Residue-level contacts at the interface:
Residue Y540 in the first protein interacts with residue A14 in the second protein (closest heavy-atom distance 4.3 Å).
Residue E526 in the first protein contacts residue W7 in the second protein (closest heavy-atom distance 3.4 Å).
Residue V541 in the first protein interacts with residue A14 in the second protein (closest heavy-atom distance 4.7 Å).
Residue Y540 in the first protein is in contact with residue Q12 in the second protein (closest heavy-atom distance 3.2 Å).
Residue H528 in the first protein is in contact with residue D9 in the second protein (closest heavy-atom distance 3.4 Å).
Residue G539 in the first protein is in contact with residue A14 in the second protein (closest heavy-atom distance 3.8 Å).
Residue Y540 in the first protein is in contact with residue D11 in the second protein (closest heavy-atom distance 3.2 Å).
Residue Y540 in the first protein contacts residue L13 in the second protein (closest heavy-atom distance 4.4 Å).
Residue G539 in the first protein contacts residue L13 in the second protein (closest heavy-atom distance 4.4 Å).

Sequence of the first protein:
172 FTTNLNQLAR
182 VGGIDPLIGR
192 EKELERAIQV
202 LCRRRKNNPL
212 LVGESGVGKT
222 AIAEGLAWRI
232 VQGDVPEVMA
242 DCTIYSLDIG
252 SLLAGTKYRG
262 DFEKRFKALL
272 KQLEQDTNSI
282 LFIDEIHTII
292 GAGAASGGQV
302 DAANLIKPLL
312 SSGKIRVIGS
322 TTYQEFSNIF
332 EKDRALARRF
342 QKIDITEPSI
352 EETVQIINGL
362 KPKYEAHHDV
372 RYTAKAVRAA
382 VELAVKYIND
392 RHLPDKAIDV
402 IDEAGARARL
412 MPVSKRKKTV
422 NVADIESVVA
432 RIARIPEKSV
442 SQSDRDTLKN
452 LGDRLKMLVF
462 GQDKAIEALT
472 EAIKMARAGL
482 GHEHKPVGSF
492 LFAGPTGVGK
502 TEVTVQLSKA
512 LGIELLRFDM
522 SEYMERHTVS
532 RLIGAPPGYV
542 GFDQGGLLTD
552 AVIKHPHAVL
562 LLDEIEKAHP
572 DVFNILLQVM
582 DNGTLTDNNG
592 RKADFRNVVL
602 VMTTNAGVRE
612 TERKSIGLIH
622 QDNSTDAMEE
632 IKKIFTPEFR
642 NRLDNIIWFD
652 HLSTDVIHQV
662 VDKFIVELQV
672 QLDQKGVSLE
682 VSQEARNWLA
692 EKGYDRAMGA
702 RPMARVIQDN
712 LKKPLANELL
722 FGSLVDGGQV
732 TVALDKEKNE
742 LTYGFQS

The following describes two proteins that form a bound complex.

Sequence of the second protein:
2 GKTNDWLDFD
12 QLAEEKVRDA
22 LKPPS